Sequence of chain A:
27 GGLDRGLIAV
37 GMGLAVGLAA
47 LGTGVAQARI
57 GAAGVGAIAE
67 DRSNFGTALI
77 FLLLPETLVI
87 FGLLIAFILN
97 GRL

The following describes two proteins that form a bound complex.

Sequence of chain B:
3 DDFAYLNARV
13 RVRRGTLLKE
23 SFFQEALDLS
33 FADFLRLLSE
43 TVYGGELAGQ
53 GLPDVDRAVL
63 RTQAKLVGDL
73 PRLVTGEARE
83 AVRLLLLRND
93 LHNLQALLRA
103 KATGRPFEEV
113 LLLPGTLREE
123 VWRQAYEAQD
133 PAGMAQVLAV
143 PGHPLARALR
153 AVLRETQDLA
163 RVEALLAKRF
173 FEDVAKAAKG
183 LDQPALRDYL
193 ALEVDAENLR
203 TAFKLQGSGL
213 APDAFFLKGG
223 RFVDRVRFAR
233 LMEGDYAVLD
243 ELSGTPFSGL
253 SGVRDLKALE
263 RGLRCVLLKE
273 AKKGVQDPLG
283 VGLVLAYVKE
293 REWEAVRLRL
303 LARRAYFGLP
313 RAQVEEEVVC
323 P

Residue-level contacts at the interface:
Residue K178 in chain B interacts with residue E66 in chain A (closest heavy-atom distance 3.6 Å).
Residue E79 in chain B is in contact with residue R55 in chain A (closest heavy-atom distance 4.6 Å).
Residue K178 in chain B is in contact with residue G62 in chain A (closest heavy-atom distance 4.9 Å).
Residue D175 in chain B contacts residue E66 in chain A (closest heavy-atom distance 4.6 Å).
Residue E174 in chain B contacts residue E66 in chain A (closest heavy-atom distance 3.9 Å).